Sequence of protein 2:
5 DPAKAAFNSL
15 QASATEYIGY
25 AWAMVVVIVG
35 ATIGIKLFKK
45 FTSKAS

These two protein chains interact to form a complex.

Contacts between the two chains:
Residue T46 in protein 1 is in contact with residue L14 in protein 2 (closest heavy-atom distance 3.8 Å).
Residue F45 in protein 1 is in contact with residue F11 in protein 2 (closest heavy-atom distance 4.3 Å).
Residue F42 in protein 1 interacts with residue L14 in protein 2 (closest heavy-atom distance 4.6 Å).
Residue T46 in protein 1 contacts residue F11 in protein 2 (closest heavy-atom distance 3.7 Å).
Residue F42 in protein 1 is in contact with residue A10 in protein 2 (closest heavy-atom distance 3.5 Å).
Residue F42 in protein 1 contacts residue A7 in protein 2 (closest heavy-atom distance 3.8 Å).
Residue F42 in protein 1 interacts with residue F11 in protein 2 (closest heavy-atom distance 3.7 Å).

Sequence of protein 1:
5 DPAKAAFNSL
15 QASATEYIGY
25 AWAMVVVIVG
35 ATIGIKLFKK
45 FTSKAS